The following describes two proteins that form a bound complex.

Sequence of protein 2:
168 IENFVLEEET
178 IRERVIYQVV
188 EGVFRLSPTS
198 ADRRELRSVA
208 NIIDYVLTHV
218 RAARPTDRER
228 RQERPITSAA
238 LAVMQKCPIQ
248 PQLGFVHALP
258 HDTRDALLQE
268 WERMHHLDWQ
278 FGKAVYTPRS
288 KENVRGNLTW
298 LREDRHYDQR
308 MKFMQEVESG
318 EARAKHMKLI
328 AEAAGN

Sequence of protein 1:
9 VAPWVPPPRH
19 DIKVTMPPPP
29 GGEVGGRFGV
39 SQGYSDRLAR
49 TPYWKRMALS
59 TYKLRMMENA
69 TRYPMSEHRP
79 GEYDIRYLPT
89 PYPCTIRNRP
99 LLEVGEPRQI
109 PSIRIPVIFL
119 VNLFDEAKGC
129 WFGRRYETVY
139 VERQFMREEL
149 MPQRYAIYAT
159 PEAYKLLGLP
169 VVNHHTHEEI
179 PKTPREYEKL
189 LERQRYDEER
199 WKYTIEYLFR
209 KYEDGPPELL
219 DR

Interface contacts:
Residue Y153 in protein 1 contacts residue R292 in protein 2 (closest heavy-atom distance 3.6 Å).
Residue I155 in protein 1 contacts residue G293 in protein 2 (closest heavy-atom distance 3.7 Å).
Residue R152 in protein 1 contacts residue G293 in protein 2 (closest heavy-atom distance 3.6 Å).
Residue V119 in protein 1 contacts residue R292 in protein 2 (closest heavy-atom distance 4.6 Å).
Residue L118 in protein 1 interacts with residue R292 in protein 2 (closest heavy-atom distance 4.3 Å).
Residue E160 in protein 1 interacts with residue R299 in protein 2 (closest heavy-atom distance 3.5 Å).
Residue R152 in protein 1 contacts residue N294 in protein 2 (closest heavy-atom distance 3.7 Å).
Residue R152 in protein 1 is in contact with residue R292 in protein 2 (closest heavy-atom distance 2.3 Å).
Residue K163 in protein 1 interacts with residue R302 in protein 2 (closest heavy-atom distance 3.2 Å).
Residue L164 in protein 1 interacts with residue L295 in protein 2 (closest heavy-atom distance 3.9 Å).
Residue I155 in protein 1 interacts with residue L295 in protein 2 (closest heavy-atom distance 4.1 Å).
Residue L165 in protein 1 contacts residue L298 in protein 2 (closest heavy-atom distance 4.0 Å).
Residue L164 in protein 1 contacts residue R299 in protein 2 (closest heavy-atom distance 3.7 Å).
Residue R152 in protein 1 contacts residue N290 in protein 2 (closest heavy-atom distance 4.0 Å).
Residue L164 in protein 1 interacts with residue R302 in protein 2 (closest heavy-atom distance 3.7 Å).
Residue L118 in protein 1 is in contact with residue G293 in protein 2 (closest heavy-atom distance 3.5 Å).
Residue E160 in protein 1 is in contact with residue L295 in protein 2 (closest heavy-atom distance 4.7 Å).
Residue L164 in protein 1 interacts with residue L298 in protein 2 (closest heavy-atom distance 4.3 Å).